Residue-level contacts at the interface:
Residue L354 in chain B interacts with residue D64 in chain A (closest heavy-atom distance 4.7 Å).
Residue A428 in chain B contacts residue Y63 in chain A (closest heavy-atom distance 4.0 Å).
Residue N434 in chain B contacts residue F67 in chain A (closest heavy-atom distance 4.0 Å).
Residue S429 in chain B contacts residue Y63 in chain A (closest heavy-atom distance 4.1 Å).

Sequence of chain B:
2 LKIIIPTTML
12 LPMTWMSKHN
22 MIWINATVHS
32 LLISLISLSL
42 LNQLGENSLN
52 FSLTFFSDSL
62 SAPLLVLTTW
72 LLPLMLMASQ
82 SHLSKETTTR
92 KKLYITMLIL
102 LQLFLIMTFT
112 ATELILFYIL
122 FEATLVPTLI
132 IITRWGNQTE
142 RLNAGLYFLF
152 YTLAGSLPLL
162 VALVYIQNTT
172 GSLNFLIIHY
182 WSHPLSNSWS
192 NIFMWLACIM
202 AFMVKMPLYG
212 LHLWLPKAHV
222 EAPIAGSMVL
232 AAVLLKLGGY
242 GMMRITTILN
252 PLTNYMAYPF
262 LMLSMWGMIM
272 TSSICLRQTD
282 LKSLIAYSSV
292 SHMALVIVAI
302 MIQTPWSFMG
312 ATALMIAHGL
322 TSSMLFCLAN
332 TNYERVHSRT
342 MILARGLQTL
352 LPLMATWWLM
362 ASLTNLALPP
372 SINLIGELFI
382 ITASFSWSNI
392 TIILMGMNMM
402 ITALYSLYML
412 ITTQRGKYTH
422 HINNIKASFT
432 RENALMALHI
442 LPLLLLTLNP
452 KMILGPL

Sequence of chain A:
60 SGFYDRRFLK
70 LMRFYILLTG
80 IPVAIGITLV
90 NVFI

These two protein chains interact to form a complex.